Contacts between the two chains:
Residue N108 in protein 1 interacts with residue C1 in protein 2 (closest heavy-atom distance 4.7 Å).
Residue W110 in protein 1 is in contact with residue C6 in protein 2 (closest heavy-atom distance 3.3 Å).
Residue W110 in protein 1 contacts residue H3 in protein 2 (closest heavy-atom distance 3.9 Å).
Residue W110 in protein 1 interacts with residue Q5 in protein 2 (closest heavy-atom distance 3.8 Å).

Sequence of protein 2:
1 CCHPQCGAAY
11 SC

Sequence of protein 1:
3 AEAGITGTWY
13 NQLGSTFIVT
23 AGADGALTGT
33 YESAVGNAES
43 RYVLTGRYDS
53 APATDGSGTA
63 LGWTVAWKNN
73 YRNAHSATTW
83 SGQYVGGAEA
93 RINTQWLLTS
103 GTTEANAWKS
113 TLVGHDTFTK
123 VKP

The following describes two proteins that form a bound complex.